The following describes two proteins that form a bound complex.

Sequence of chain B:
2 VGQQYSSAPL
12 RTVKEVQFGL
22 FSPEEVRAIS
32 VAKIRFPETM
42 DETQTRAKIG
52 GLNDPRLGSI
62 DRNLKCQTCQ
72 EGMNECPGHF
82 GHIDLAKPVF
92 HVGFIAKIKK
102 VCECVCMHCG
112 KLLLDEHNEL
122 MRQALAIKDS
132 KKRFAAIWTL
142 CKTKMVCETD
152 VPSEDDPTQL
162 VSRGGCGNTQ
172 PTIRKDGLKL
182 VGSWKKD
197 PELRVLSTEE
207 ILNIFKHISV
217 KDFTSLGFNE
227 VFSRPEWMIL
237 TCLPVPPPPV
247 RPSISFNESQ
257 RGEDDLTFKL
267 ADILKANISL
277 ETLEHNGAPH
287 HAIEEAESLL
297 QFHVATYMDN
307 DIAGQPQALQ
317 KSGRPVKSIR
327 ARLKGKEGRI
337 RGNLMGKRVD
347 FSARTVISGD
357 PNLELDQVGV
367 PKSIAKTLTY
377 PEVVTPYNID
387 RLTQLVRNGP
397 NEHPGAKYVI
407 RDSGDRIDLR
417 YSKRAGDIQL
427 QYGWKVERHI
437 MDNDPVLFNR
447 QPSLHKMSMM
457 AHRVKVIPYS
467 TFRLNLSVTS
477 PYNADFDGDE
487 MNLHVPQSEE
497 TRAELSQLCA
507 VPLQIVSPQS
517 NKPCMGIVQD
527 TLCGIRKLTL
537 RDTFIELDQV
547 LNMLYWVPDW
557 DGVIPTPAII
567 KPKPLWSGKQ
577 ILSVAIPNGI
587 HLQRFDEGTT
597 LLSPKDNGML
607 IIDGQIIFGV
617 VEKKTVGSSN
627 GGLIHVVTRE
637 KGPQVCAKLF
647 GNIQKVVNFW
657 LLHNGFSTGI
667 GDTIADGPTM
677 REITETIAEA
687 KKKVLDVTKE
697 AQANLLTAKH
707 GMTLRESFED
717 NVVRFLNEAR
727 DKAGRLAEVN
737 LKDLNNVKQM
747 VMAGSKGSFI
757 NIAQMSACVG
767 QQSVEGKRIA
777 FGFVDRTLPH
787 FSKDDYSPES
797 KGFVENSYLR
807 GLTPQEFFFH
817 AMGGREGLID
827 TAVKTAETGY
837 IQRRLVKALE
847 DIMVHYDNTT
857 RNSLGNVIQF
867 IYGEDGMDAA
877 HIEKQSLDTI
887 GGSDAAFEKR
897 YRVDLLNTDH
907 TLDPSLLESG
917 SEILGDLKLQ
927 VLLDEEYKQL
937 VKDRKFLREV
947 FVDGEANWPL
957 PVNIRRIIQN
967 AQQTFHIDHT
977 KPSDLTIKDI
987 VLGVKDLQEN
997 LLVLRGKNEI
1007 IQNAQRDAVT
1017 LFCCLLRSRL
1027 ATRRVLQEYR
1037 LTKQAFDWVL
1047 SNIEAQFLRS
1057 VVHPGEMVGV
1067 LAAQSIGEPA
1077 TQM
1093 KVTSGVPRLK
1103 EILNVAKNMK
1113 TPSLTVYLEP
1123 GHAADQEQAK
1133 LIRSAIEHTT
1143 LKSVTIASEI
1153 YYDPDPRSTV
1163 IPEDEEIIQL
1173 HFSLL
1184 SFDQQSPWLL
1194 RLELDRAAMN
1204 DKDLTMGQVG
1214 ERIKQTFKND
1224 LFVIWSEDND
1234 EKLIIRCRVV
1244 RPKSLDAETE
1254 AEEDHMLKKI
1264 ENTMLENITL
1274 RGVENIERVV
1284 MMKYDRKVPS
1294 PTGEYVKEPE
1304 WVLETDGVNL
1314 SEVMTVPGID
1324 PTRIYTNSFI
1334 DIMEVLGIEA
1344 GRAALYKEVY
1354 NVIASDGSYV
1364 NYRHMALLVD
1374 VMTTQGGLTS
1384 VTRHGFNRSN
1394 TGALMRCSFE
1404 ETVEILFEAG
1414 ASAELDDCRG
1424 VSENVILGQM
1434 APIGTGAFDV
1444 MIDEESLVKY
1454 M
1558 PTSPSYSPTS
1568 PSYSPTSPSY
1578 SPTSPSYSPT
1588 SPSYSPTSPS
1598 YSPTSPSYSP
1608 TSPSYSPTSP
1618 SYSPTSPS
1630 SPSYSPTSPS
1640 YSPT

Contacts between the two chains:
Residue S1576 in chain B interacts with residue S10 in chain A (closest heavy-atom distance 3.5 Å).
Residue S1590 in chain B interacts with residue P90 in chain A (closest heavy-atom distance 3.8 Å).
Residue P1596 in chain B contacts residue P90 in chain A (closest heavy-atom distance 4.2 Å).
Residue T1573 in chain B interacts with residue S10 in chain A (closest heavy-atom distance 3.3 Å).
Residue Y1577 in chain B is in contact with residue P15 in chain A (closest heavy-atom distance 3.8 Å).
Residue S1574 in chain B contacts residue V9 in chain A (closest heavy-atom distance 3.7 Å).
Residue S1574 in chain B interacts with residue S11 in chain A (closest heavy-atom distance 2.8 Å).
Residue T1594 in chain B interacts with residue D87 in chain A (closest heavy-atom distance 2.7 Å).
Residue T1573 in chain B interacts with residue S11 in chain A (closest heavy-atom distance 4.4 Å).
Residue T1594 in chain B contacts residue W83 in chain A (closest heavy-atom distance 3.8 Å).
Residue P1575 in chain B interacts with residue S11 in chain A (closest heavy-atom distance 4.4 Å).
Residue T1622 in chain B interacts with residue W83 in chain A (closest heavy-atom distance 3.6 Å).
Residue Y1598 in chain B contacts residue H159 in chain A (closest heavy-atom distance 4.3 Å).
Residue S1599 in chain B contacts residue R152 in chain A (closest heavy-atom distance 3.1 Å).
Residue P1589 in chain B interacts with residue Q75 in chain A (closest heavy-atom distance 3.8 Å).
Residue Y1577 in chain B contacts residue L12 in chain A (closest heavy-atom distance 4.1 Å).
Residue S1581 in chain B is in contact with residue R77 in chain A (closest heavy-atom distance 3.9 Å).
Residue P1572 in chain B contacts residue L12 in chain A (closest heavy-atom distance 3.1 Å).
Residue P1582 in chain B is in contact with residue G80 in chain A (closest heavy-atom distance 4.1 Å).
Residue S1595 in chain B interacts with residue Q88 in chain A (closest heavy-atom distance 3.7 Å).
Residue Y1598 in chain B is in contact with residue N163 in chain A (closest heavy-atom distance 3.5 Å).
Residue P1593 in chain B is in contact with residue S81 in chain A (closest heavy-atom distance 3.5 Å).
Residue S1590 in chain B is in contact with residue S94 in chain A (closest heavy-atom distance 4.2 Å).
Residue T1573 in chain B is in contact with residue L12 in chain A (closest heavy-atom distance 3.8 Å).
Residue P1600 in chain B is in contact with residue R152 in chain A (closest heavy-atom distance 4.0 Å).
Residue S1574 in chain B interacts with residue L12 in chain A (closest heavy-atom distance 3.3 Å).
Residue T1573 in chain B contacts residue V9 in chain A (closest heavy-atom distance 3.7 Å).
Residue P1589 in chain B contacts residue Q84 in chain A (closest heavy-atom distance 4.0 Å).
Residue P1582 in chain B is in contact with residue I82 in chain A (closest heavy-atom distance 4.5 Å).
Residue P1596 in chain B interacts with residue L89 in chain A (closest heavy-atom distance 3.7 Å).
Residue Y1577 in chain B contacts residue Y13 in chain A (closest heavy-atom distance 2.8 Å).
Residue T1622 in chain B is in contact with residue F79 in chain A (closest heavy-atom distance 4.4 Å).
Residue Y1577 in chain B is in contact with residue P14 in chain A (closest heavy-atom distance 3.4 Å).
Residue Y1598 in chain B is in contact with residue H160 in chain A (closest heavy-atom distance 3.1 Å).
Residue S1597 in chain B is in contact with residue M95 in chain A (closest heavy-atom distance 3.8 Å).
Residue P1575 in chain B is in contact with residue S10 in chain A (closest heavy-atom distance 3.0 Å).
Residue S1576 in chain B contacts residue V9 in chain A (closest heavy-atom distance 4.3 Å).
Residue P1593 in chain B interacts with residue W83 in chain A (closest heavy-atom distance 3.5 Å).
Residue Y1577 in chain B contacts residue S11 in chain A (closest heavy-atom distance 3.3 Å).
Residue Y1598 in chain B contacts residue V156 in chain A (closest heavy-atom distance 3.6 Å).
Residue P1582 in chain B interacts with residue S81 in chain A (closest heavy-atom distance 4.2 Å).
Residue P1596 in chain B is in contact with residue N163 in chain A (closest heavy-atom distance 3.3 Å).
Residue Y1584 in chain B contacts residue N73 in chain A (closest heavy-atom distance 2.6 Å).
Residue S1588 in chain B interacts with residue S94 in chain A (closest heavy-atom distance 4.4 Å).
Residue P1572 in chain B interacts with residue S11 in chain A (closest heavy-atom distance 3.9 Å).
Residue Y1591 in chain B is in contact with residue I82 in chain A (closest heavy-atom distance 4.1 Å).
Residue Y1598 in chain B interacts with residue R152 in chain A (closest heavy-atom distance 4.0 Å).
Residue P1593 in chain B is in contact with residue I82 in chain A (closest heavy-atom distance 3.3 Å).
Residue S1583 in chain B interacts with residue I82 in chain A (closest heavy-atom distance 4.1 Å).
Residue S1574 in chain B interacts with residue S10 in chain A (closest heavy-atom distance 2.8 Å).
Residue Y1577 in chain B interacts with residue S10 in chain A (closest heavy-atom distance 3.9 Å).
Residue Y1598 in chain B contacts residue L97 in chain A (closest heavy-atom distance 3.8 Å).
Residue P1596 in chain B contacts residue M95 in chain A (closest heavy-atom distance 4.0 Å).
Residue Y1598 in chain B interacts with residue L92 in chain A (closest heavy-atom distance 4.3 Å).
Residue S1590 in chain B is in contact with residue M95 in chain A (closest heavy-atom distance 3.3 Å).
Residue Y1584 in chain B interacts with residue Q75 in chain A (closest heavy-atom distance 2.4 Å).
Residue Y1598 in chain B is in contact with residue M95 in chain A (closest heavy-atom distance 3.5 Å).
Residue S1592 in chain B interacts with residue I82 in chain A (closest heavy-atom distance 3.4 Å).
Residue P1582 in chain B is in contact with residue R77 in chain A (closest heavy-atom distance 3.8 Å).
Residue S1595 in chain B contacts residue P90 in chain A (closest heavy-atom distance 3.9 Å).

Sequence of chain A:
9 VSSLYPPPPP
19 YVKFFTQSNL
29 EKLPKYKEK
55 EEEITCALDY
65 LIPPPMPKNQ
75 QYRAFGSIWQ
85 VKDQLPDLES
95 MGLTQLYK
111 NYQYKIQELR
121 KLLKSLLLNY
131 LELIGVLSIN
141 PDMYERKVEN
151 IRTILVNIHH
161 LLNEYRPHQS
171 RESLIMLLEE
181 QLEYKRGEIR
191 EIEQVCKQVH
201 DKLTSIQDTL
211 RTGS